The following describes two proteins that form a bound complex.

Sequence of chain A:
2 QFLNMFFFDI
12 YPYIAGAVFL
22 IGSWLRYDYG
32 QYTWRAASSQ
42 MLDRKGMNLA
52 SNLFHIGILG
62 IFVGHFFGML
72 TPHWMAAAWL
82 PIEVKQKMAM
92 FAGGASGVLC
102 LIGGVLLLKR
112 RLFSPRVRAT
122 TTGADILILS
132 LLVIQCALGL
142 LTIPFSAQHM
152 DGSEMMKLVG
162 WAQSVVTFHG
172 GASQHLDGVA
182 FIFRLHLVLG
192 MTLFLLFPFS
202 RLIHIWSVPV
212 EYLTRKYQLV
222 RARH

Sequence of chain B:
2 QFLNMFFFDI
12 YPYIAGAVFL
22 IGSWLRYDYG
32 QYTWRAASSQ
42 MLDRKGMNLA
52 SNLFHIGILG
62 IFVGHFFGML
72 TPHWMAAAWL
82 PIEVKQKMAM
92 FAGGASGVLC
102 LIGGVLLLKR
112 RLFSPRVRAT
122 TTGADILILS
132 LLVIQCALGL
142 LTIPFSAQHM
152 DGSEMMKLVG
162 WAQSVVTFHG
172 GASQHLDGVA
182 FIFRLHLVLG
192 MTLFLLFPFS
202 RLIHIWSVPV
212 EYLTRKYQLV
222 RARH

Residue-level contacts at the interface:
Residue A18 in chain A interacts with residue V19 in chain B (closest heavy-atom distance 4.4 Å).
Residue M6 in chain A contacts residue H170 in chain B (closest heavy-atom distance 5.0 Å).
Residue I22 in chain A interacts with residue I22 in chain B (closest heavy-atom distance 3.5 Å).
Residue I11 in chain A is in contact with residue D10 in chain B (closest heavy-atom distance 4.8 Å).
Residue M6 in chain A is in contact with residue G171 in chain B (closest heavy-atom distance 3.7 Å).
Residue F3 in chain A interacts with residue T168 in chain B (closest heavy-atom distance 3.5 Å).
Residue H170 in chain A contacts residue I11 in chain B (closest heavy-atom distance 4.6 Å).
Residue L26 in chain A contacts residue F200 in chain B (closest heavy-atom distance 4.6 Å).
Residue F169 in chain A is in contact with residue I15 in chain B (closest heavy-atom distance 4.1 Å).
Residue H170 in chain A contacts residue F3 in chain B (closest heavy-atom distance 3.3 Å).
Residue F200 in chain A is in contact with residue I22 in chain B (closest heavy-atom distance 3.8 Å).
Residue Y14 in chain A interacts with residue Y14 in chain B (closest heavy-atom distance 4.9 Å).
Residue T168 in chain A interacts with residue F3 in chain B (closest heavy-atom distance 3.5 Å).
Residue H170 in chain A interacts with residue M6 in chain B (closest heavy-atom distance 5.0 Å).
Residue F7 in chain A contacts residue F169 in chain B (closest heavy-atom distance 3.8 Å).
Residue F169 in chain A interacts with residue F3 in chain B (closest heavy-atom distance 3.2 Å).
Residue I11 in chain A interacts with residue H170 in chain B (closest heavy-atom distance 4.6 Å).
Residue F3 in chain A interacts with residue H170 in chain B (closest heavy-atom distance 3.3 Å).
Residue V19 in chain A contacts residue I22 in chain B (closest heavy-atom distance 4.5 Å).
Residue I15 in chain A is in contact with residue A18 in chain B (closest heavy-atom distance 4.3 Å).
Residue I15 in chain A interacts with residue Y14 in chain B (closest heavy-atom distance 4.2 Å).
Residue A18 in chain A is in contact with residue I15 in chain B (closest heavy-atom distance 4.3 Å).
Residue L26 in chain A interacts with residue I22 in chain B (closest heavy-atom distance 4.8 Å).
Residue F169 in chain A contacts residue I11 in chain B (closest heavy-atom distance 3.7 Å).
Residue Y30 in chain A is in contact with residue Y30 in chain B (closest heavy-atom distance 4.5 Å).
Residue F169 in chain A contacts residue F7 in chain B (closest heavy-atom distance 3.8 Å).
Residue G171 in chain A interacts with residue M6 in chain B (closest heavy-atom distance 3.7 Å).
Residue G172 in chain A interacts with residue M6 in chain B (closest heavy-atom distance 4.3 Å).
Residue I11 in chain A interacts with residue G171 in chain B (closest heavy-atom distance 4.2 Å).
Residue I22 in chain A contacts residue F200 in chain B (closest heavy-atom distance 3.8 Å).
Residue M6 in chain A contacts residue G172 in chain B (closest heavy-atom distance 4.3 Å).
Residue V19 in chain A contacts residue A18 in chain B (closest heavy-atom distance 4.4 Å).
Residue F3 in chain A contacts residue F169 in chain B (closest heavy-atom distance 3.2 Å).
Residue I22 in chain A interacts with residue L26 in chain B (closest heavy-atom distance 4.8 Å).
Residue Y14 in chain A interacts with residue I11 in chain B (closest heavy-atom distance 3.5 Å).
Residue I11 in chain A is in contact with residue F169 in chain B (closest heavy-atom distance 3.7 Å).
Residue D10 in chain A is in contact with residue I11 in chain B (closest heavy-atom distance 4.8 Å).
Residue I11 in chain A interacts with residue Y14 in chain B (closest heavy-atom distance 3.5 Å).
Residue Y14 in chain A interacts with residue I15 in chain B (closest heavy-atom distance 4.2 Å).
Residue L26 in chain A contacts residue L26 in chain B (closest heavy-atom distance 3.4 Å).
Residue L26 in chain A interacts with residue G23 in chain B (closest heavy-atom distance 4.3 Å).
Residue F200 in chain A contacts residue L26 in chain B (closest heavy-atom distance 4.6 Å).
Residue I22 in chain A is in contact with residue V19 in chain B (closest heavy-atom distance 4.5 Å).
Residue G171 in chain A contacts residue I11 in chain B (closest heavy-atom distance 4.2 Å).
Residue A18 in chain A is in contact with residue A18 in chain B (closest heavy-atom distance 3.9 Å).
Residue G23 in chain A is in contact with residue L26 in chain B (closest heavy-atom distance 4.3 Å).
Residue I15 in chain A interacts with residue F169 in chain B (closest heavy-atom distance 4.1 Å).